Sequence of protein 1:
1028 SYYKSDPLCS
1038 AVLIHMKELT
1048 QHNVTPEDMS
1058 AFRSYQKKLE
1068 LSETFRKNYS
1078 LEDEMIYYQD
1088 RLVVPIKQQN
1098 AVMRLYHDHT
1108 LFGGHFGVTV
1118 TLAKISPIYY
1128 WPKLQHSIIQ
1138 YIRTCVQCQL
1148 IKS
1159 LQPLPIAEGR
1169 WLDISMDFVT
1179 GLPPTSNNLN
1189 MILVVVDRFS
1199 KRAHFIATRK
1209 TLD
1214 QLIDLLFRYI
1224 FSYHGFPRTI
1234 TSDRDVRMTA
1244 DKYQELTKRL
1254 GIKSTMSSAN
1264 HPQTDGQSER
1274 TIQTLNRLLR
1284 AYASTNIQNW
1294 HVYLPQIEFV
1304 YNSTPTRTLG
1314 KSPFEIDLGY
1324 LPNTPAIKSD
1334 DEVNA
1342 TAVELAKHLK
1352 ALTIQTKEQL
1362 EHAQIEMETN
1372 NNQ

Interface contacts:
Residue P1298 in protein 2 interacts with residue Y1222 in protein 1 (closest heavy-atom distance 3.5 Å).
Residue F1341 in protein 2 is in contact with residue R1168 in protein 1 (closest heavy-atom distance 3.2 Å).
Residue N1326 in protein 2 is in contact with residue I1255 in protein 1 (closest heavy-atom distance 3.4 Å).
Residue H1202 in protein 2 is in contact with residue Y1226 in protein 1 (closest heavy-atom distance 3.3 Å).
Residue Y1226 in protein 2 interacts with residue F1317 in protein 1 (closest heavy-atom distance 3.1 Å).
Residue Q1299 in protein 2 is in contact with residue Y1222 in protein 1 (closest heavy-atom distance 2.3 Å).
Residue L1346 in protein 2 interacts with residue I1319 in protein 1 (closest heavy-atom distance 3.3 Å).
Residue I1330 in protein 2 is in contact with residue L1162 in protein 1 (closest heavy-atom distance 3.5 Å).
Residue R1252 in protein 2 is in contact with residue N1337 in protein 1 (closest heavy-atom distance 3.1 Å).
Residue H1227 in protein 2 interacts with residue R1200 in protein 1 (closest heavy-atom distance 3.5 Å).
Residue N1373 in protein 2 interacts with residue E1070 in protein 1 (closest heavy-atom distance 3.1 Å).
Residue S1340 in protein 2 contacts residue E1166 in protein 1 (closest heavy-atom distance 3.2 Å).
Residue E1369 in protein 2 is in contact with residue T1071 in protein 1 (closest heavy-atom distance 3.3 Å).
Residue L1215 in protein 2 contacts residue Q1291 in protein 1 (closest heavy-atom distance 3.6 Å).
Residue Y1222 in protein 2 is in contact with residue Y1296 in protein 1 (closest heavy-atom distance 3.4 Å).
Residue E1248 in protein 2 contacts residue N1337 in protein 1 (closest heavy-atom distance 3.4 Å).
Residue Y1226 in protein 2 interacts with residue A1201 in protein 1 (closest heavy-atom distance 2.3 Å).
Residue E1369 in protein 2 contacts residue R1073 in protein 1 (closest heavy-atom distance 3.6 Å).
Residue Y1226 in protein 2 is in contact with residue H1202 in protein 1 (closest heavy-atom distance 3.2 Å).
Residue Y1222 in protein 2 interacts with residue P1298 in protein 1 (closest heavy-atom distance 3.5 Å).
Residue Y1226 in protein 2 interacts with residue E1301 in protein 1 (closest heavy-atom distance 3.5 Å).
Residue R1252 in protein 2 is in contact with residue I1330 in protein 1 (closest heavy-atom distance 2.9 Å).
Residue L1253 in protein 2 contacts residue T1327 in protein 1 (closest heavy-atom distance 3.1 Å).
Residue Y1323 in protein 2 contacts residue R1168 in protein 1 (closest heavy-atom distance 3.5 Å).
Residue I1355 in protein 2 is in contact with residue S1123 in protein 1 (closest heavy-atom distance 3.2 Å).
Residue Y1296 in protein 2 contacts residue R1252 in protein 1 (closest heavy-atom distance 3.6 Å).
Residue F1317 in protein 2 is in contact with residue Y1226 in protein 1 (closest heavy-atom distance 3.2 Å).
Residue F1302 in protein 2 interacts with residue G1228 in protein 1 (closest heavy-atom distance 3.5 Å).
Residue L1219 in protein 2 contacts residue Y1296 in protein 1 (closest heavy-atom distance 3.5 Å).
Residue E1301 in protein 2 contacts residue Y1226 in protein 1 (closest heavy-atom distance 3.6 Å).
Residue L1346 in protein 2 is in contact with residue R1168 in protein 1 (closest heavy-atom distance 3.5 Å).
Residue D1244 in protein 2 contacts residue A1338 in protein 1 (closest heavy-atom distance 3.1 Å).
Residue G1228 in protein 2 interacts with residue F1302 in protein 1 (closest heavy-atom distance 3.5 Å).
Residue Y1226 in protein 2 is in contact with residue F1302 in protein 1 (closest heavy-atom distance 3.3 Å).
Residue T1327 in protein 2 is in contact with residue G1254 in protein 1 (closest heavy-atom distance 3.3 Å).
Residue T1370 in protein 2 interacts with residue E1067 in protein 1 (closest heavy-atom distance 3.3 Å).
Residue F1229 in protein 2 interacts with residue F1302 in protein 1 (closest heavy-atom distance 3.4 Å).
Residue Y1323 in protein 2 interacts with residue W1169 in protein 1 (closest heavy-atom distance 3.1 Å).
Residue Q1356 in protein 2 is in contact with residue Q1132 in protein 1 (closest heavy-atom distance 3.1 Å).
Residue S1225 in protein 2 contacts residue F1302 in protein 1 (closest heavy-atom distance 3.2 Å).
Residue N1326 in protein 2 contacts residue P1230 in protein 1 (closest heavy-atom distance 2.9 Å).
Residue S1340 in protein 2 contacts residue R1168 in protein 1 (closest heavy-atom distance 3.4 Å).
Residue E1359 in protein 2 is in contact with residue R1088 in protein 1 (closest heavy-atom distance 2.4 Å).
Residue E1301 in protein 2 contacts residue I1223 in protein 1 (closest heavy-atom distance 3.5 Å).
Residue Q1374 in protein 2 contacts residue E1070 in protein 1 (closest heavy-atom distance 3.4 Å).
Residue E1369 in protein 2 interacts with residue F1072 in protein 1 (closest heavy-atom distance 3.2 Å).
Residue N1326 in protein 2 contacts residue F1229 in protein 1 (closest heavy-atom distance 3.1 Å).
Residue T1370 in protein 2 contacts residue E1070 in protein 1 (closest heavy-atom distance 3.2 Å).
Residue R1252 in protein 2 contacts residue D1333 in protein 1 (closest heavy-atom distance 3.0 Å).
Residue H1227 in protein 2 is in contact with residue Y1226 in protein 1 (closest heavy-atom distance 3.4 Å).
Residue S1340 in protein 2 interacts with residue G1167 in protein 1 (closest heavy-atom distance 3.2 Å).
Residue Q1356 in protein 2 interacts with residue L1119 in protein 1 (closest heavy-atom distance 3.3 Å).
Residue F1229 in protein 2 is in contact with residue P1325 in protein 1 (closest heavy-atom distance 3.2 Å).
Residue E1248 in protein 2 is in contact with residue A1338 in protein 1 (closest heavy-atom distance 3.5 Å).
Residue R1200 in protein 2 is in contact with residue Y1226 in protein 1 (closest heavy-atom distance 2.3 Å).
Residue W1169 in protein 2 contacts residue L1321 in protein 1 (closest heavy-atom distance 3.6 Å).
Residue K1251 in protein 2 is in contact with residue I1330 in protein 1 (closest heavy-atom distance 3.5 Å).
Residue Q1360 in protein 2 contacts residue Q1132 in protein 1 (closest heavy-atom distance 3.2 Å).
Residue E1335 in protein 2 is in contact with residue L1162 in protein 1 (closest heavy-atom distance 3.4 Å).
Residue Q1356 in protein 2 is in contact with residue T1116 in protein 1 (closest heavy-atom distance 3.4 Å).

This data describes a binding interaction between two proteins.

Sequence of protein 2:
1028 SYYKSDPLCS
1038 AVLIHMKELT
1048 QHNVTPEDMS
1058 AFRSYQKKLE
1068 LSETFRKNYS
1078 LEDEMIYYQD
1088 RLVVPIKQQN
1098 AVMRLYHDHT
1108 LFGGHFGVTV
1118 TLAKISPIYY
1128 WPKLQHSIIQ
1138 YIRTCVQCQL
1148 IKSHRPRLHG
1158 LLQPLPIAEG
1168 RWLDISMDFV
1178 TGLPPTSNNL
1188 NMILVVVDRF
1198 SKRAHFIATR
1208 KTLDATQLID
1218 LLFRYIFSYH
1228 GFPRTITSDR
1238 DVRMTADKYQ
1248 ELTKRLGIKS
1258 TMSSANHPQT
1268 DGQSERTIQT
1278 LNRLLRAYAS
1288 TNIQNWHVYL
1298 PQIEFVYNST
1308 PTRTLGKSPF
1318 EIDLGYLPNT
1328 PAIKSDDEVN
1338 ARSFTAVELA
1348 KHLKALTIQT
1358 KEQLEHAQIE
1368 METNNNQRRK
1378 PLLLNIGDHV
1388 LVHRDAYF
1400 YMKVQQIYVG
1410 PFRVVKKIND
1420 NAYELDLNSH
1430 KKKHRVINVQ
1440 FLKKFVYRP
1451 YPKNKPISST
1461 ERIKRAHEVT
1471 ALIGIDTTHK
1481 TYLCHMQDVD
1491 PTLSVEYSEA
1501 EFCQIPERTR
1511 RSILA